This data describes a binding interaction between two proteins.

Sequence of chain A:
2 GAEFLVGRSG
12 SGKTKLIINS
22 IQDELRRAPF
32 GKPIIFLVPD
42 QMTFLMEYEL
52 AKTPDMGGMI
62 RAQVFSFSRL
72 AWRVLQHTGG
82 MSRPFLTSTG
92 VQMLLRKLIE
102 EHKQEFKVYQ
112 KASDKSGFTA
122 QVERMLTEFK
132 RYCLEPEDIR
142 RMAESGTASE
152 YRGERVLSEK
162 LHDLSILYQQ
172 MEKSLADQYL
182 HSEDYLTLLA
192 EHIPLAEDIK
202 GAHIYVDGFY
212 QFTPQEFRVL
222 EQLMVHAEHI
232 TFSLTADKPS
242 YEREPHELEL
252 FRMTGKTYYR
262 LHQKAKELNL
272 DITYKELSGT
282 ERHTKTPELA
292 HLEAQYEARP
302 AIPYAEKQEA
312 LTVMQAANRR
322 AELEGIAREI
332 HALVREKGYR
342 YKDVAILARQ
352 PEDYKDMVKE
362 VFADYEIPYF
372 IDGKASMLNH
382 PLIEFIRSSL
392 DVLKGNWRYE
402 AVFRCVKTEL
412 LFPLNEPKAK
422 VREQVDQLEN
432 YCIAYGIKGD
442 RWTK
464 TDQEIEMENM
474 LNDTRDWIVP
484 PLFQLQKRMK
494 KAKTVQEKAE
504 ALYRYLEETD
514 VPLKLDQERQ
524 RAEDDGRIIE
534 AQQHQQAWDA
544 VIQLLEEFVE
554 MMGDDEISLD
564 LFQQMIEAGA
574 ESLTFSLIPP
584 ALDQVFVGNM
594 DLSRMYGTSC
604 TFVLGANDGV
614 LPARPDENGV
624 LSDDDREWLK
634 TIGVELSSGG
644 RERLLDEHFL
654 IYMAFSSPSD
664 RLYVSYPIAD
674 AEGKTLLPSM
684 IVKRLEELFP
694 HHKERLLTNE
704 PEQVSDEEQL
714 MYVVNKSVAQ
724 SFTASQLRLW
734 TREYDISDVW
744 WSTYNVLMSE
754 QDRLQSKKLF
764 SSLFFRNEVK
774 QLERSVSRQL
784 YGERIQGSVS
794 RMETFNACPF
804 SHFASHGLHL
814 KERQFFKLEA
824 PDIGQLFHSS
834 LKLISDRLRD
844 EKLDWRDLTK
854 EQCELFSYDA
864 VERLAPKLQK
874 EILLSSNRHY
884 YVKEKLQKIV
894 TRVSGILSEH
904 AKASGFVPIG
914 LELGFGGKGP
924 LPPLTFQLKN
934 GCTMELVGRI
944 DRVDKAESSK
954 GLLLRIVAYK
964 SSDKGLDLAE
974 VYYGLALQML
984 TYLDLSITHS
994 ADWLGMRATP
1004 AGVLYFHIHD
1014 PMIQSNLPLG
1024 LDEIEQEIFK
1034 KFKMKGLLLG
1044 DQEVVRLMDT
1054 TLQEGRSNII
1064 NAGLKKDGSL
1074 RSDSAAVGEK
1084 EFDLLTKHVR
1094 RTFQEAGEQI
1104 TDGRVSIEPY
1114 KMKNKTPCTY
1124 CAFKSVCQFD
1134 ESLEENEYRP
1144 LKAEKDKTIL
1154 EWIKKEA

Contacts between the two chains:
Residue R617 in chain A is in contact with residue K74 in chain B (closest heavy-atom distance 2.9 Å).
Residue S83 in chain A interacts with residue E1093 in chain B (closest heavy-atom distance 2.8 Å).
Residue D1013 in chain A contacts residue R840 in chain B (closest heavy-atom distance 2.8 Å).
Residue R321 in chain A is in contact with residue D745 in chain B (closest heavy-atom distance 2.5 Å).
Residue E48 in chain A is in contact with residue K1013 in chain B (closest heavy-atom distance 2.8 Å).
Residue E401 in chain A interacts with residue R763 in chain B (closest heavy-atom distance 2.7 Å).
Residue R731 in chain A is in contact with residue P731 in chain B (closest heavy-atom distance 3.0 Å).
Residue D626 in chain A interacts with residue R103 in chain B (closest heavy-atom distance 3.0 Å).
Residue R300 in chain A interacts with residue R95 in chain B (closest heavy-atom distance 2.9 Å).
Residue E549 in chain A interacts with residue R1045 in chain B (closest heavy-atom distance 2.8 Å).
Residue E410 in chain A interacts with residue K706 in chain B (closest heavy-atom distance 2.8 Å).
Residue N748 in chain A contacts residue P983 in chain B (closest heavy-atom distance 2.9 Å).
Residue R153 in chain A contacts residue E392 in chain B (closest heavy-atom distance 2.5 Å).
Residue D392 in chain A is in contact with residue R756 in chain B (closest heavy-atom distance 2.9 Å).
Residue R423 in chain A interacts with residue Q699 in chain B (closest heavy-atom distance 2.7 Å).
Residue E703 in chain A contacts residue K734 in chain B (closest heavy-atom distance 3.0 Å).
Residue K112 in chain A is in contact with residue D125 in chain B (closest heavy-atom distance 2.9 Å).
Residue R336 in chain A contacts residue W1000 in chain B (closest heavy-atom distance 2.8 Å).
Residue R881 in chain A contacts residue D174 in chain B (closest heavy-atom distance 2.7 Å).
Residue D365 in chain A contacts residue W715 in chain B (closest heavy-atom distance 2.9 Å).
Residue D357 in chain A interacts with residue R748 in chain B (closest heavy-atom distance 3.0 Å).
Residue R84 in chain A interacts with residue E1093 in chain B (closest heavy-atom distance 2.6 Å).
Residue E549 in chain A contacts residue A1048 in chain B (closest heavy-atom distance 2.7 Å).
Residue K408 in chain A contacts residue D634 in chain B (closest heavy-atom distance 2.9 Å).
Residue Y884 in chain A contacts residue D166 in chain B (closest heavy-atom distance 2.7 Å).
Residue N1019 in chain A is in contact with residue R326 in chain B (closest heavy-atom distance 2.8 Å).
Residue I545 in chain A contacts residue R1045 in chain B (closest heavy-atom distance 2.8 Å).
Residue S765 in chain A contacts residue G729 in chain B (closest heavy-atom distance 2.9 Å).
Residue Q1131 in chain A is in contact with residue S644 in chain B (closest heavy-atom distance 2.7 Å).
Residue D586 in chain A is in contact with residue Y1002 in chain B (closest heavy-atom distance 2.6 Å).
Residue Y400 in chain A contacts residue R763 in chain B (closest heavy-atom distance 2.5 Å).
Residue S724 in chain A interacts with residue D725 in chain B (closest heavy-atom distance 2.7 Å).
Residue E503 in chain A interacts with residue M1050 in chain B (closest heavy-atom distance 3.0 Å).
Residue D56 in chain A is in contact with residue K1213 in chain B (closest heavy-atom distance 2.7 Å).
Residue E385 in chain A contacts residue R756 in chain B (closest heavy-atom distance 2.7 Å).
Residue L811 in chain A interacts with residue R662 in chain B (closest heavy-atom distance 2.9 Å).
Residue K116 in chain A interacts with residue L126 in chain B (closest heavy-atom distance 2.9 Å).
Residue Q122 in chain A is in contact with residue Y121 in chain B (closest heavy-atom distance 2.6 Å).
Residue Y747 in chain A is in contact with residue G981 in chain B (closest heavy-atom distance 2.7 Å).
Residue N1019 in chain A contacts residue T321 in chain B (closest heavy-atom distance 2.8 Å).
Residue N880 in chain A is in contact with residue E151 in chain B (closest heavy-atom distance 2.7 Å).
Residue E430 in chain A contacts residue N635 in chain B (closest heavy-atom distance 3.0 Å).
Residue D365 in chain A is in contact with residue R719 in chain B (closest heavy-atom distance 3.0 Å).
Residue K888 in chain A is in contact with residue D171 in chain B (closest heavy-atom distance 2.8 Å).
Residue P681 in chain A interacts with residue H75 in chain B (closest heavy-atom distance 3.0 Å).
Residue R617 in chain A interacts with residue N102 in chain B (closest heavy-atom distance 3.0 Å).
Residue E776 in chain A is in contact with residue N656 in chain B (closest heavy-atom distance 3.0 Å).
Residue M60 in chain A interacts with residue S1133 in chain B (closest heavy-atom distance 3.0 Å).
Residue P1014 in chain A is in contact with residue R840 in chain B (closest heavy-atom distance 2.5 Å).
Residue G81 in chain A interacts with residue K1092 in chain B (closest heavy-atom distance 2.9 Å).
Residue N770 in chain A is in contact with residue R647 in chain B (closest heavy-atom distance 2.7 Å).
Residue N1019 in chain A interacts with residue T325 in chain B (closest heavy-atom distance 2.8 Å).
Residue R816 in chain A interacts with residue Q638 in chain B (closest heavy-atom distance 2.6 Å).
Residue S1018 in chain A contacts residue R326 in chain B (closest heavy-atom distance 2.9 Å).
Residue G58 in chain A contacts residue A1135 in chain B (closest heavy-atom distance 2.9 Å).
Residue Y747 in chain A is in contact with residue I978 in chain B (closest heavy-atom distance 2.9 Å).
Residue D1133 in chain A interacts with residue R736 in chain B (closest heavy-atom distance 2.8 Å).
Residue D427 in chain A interacts with residue R702 in chain B (closest heavy-atom distance 2.8 Å).
Residue D427 in chain A contacts residue P636 in chain B (closest heavy-atom distance 2.9 Å).
Residue K888 in chain A interacts with residue R172 in chain B (closest heavy-atom distance 2.8 Å).

Sequence of chain B:
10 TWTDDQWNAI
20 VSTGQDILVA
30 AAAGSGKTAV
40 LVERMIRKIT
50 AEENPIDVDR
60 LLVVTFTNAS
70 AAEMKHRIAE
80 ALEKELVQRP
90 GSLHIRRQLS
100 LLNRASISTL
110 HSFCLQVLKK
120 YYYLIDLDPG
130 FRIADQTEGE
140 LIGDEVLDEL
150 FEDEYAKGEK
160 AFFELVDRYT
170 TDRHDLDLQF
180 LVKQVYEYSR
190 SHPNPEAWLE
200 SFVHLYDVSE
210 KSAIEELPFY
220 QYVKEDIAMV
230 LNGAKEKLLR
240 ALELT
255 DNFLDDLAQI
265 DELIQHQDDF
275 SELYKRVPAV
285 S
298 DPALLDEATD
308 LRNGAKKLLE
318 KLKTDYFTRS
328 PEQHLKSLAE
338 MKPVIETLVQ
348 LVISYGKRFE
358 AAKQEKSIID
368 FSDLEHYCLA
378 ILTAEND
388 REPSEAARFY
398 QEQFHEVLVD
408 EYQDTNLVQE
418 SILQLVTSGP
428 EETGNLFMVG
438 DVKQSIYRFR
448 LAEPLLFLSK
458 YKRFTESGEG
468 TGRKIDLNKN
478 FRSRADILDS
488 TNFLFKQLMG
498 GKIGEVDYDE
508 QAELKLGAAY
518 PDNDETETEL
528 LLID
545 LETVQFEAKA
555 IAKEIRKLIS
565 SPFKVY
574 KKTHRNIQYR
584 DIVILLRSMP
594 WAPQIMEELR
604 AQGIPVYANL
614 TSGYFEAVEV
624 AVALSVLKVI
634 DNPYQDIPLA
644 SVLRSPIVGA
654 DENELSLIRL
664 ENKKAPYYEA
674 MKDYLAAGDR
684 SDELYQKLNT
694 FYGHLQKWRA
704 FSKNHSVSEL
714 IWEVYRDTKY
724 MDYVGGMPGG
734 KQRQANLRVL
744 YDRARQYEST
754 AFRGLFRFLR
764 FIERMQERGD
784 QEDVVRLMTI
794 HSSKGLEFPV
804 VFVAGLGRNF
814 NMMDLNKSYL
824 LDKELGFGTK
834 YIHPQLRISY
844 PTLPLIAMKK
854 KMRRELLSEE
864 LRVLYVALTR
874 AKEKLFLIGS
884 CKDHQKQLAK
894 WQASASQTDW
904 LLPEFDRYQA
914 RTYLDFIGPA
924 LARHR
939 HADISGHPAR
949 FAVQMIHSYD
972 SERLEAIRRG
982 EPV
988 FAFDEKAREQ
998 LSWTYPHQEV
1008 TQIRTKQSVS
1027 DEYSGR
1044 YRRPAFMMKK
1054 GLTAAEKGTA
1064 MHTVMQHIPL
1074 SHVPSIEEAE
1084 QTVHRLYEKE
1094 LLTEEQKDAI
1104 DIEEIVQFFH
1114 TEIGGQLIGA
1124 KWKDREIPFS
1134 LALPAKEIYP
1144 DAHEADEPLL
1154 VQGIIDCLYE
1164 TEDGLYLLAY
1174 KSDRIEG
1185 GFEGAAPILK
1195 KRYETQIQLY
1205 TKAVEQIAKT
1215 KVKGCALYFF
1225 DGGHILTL